These two protein chains interact to form a complex.

Sequence of the first protein:
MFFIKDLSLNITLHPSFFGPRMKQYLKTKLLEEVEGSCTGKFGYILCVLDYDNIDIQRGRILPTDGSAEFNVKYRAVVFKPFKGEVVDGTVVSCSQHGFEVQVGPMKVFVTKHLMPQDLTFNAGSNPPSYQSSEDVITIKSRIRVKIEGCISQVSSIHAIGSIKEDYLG

Sequence of the second protein:
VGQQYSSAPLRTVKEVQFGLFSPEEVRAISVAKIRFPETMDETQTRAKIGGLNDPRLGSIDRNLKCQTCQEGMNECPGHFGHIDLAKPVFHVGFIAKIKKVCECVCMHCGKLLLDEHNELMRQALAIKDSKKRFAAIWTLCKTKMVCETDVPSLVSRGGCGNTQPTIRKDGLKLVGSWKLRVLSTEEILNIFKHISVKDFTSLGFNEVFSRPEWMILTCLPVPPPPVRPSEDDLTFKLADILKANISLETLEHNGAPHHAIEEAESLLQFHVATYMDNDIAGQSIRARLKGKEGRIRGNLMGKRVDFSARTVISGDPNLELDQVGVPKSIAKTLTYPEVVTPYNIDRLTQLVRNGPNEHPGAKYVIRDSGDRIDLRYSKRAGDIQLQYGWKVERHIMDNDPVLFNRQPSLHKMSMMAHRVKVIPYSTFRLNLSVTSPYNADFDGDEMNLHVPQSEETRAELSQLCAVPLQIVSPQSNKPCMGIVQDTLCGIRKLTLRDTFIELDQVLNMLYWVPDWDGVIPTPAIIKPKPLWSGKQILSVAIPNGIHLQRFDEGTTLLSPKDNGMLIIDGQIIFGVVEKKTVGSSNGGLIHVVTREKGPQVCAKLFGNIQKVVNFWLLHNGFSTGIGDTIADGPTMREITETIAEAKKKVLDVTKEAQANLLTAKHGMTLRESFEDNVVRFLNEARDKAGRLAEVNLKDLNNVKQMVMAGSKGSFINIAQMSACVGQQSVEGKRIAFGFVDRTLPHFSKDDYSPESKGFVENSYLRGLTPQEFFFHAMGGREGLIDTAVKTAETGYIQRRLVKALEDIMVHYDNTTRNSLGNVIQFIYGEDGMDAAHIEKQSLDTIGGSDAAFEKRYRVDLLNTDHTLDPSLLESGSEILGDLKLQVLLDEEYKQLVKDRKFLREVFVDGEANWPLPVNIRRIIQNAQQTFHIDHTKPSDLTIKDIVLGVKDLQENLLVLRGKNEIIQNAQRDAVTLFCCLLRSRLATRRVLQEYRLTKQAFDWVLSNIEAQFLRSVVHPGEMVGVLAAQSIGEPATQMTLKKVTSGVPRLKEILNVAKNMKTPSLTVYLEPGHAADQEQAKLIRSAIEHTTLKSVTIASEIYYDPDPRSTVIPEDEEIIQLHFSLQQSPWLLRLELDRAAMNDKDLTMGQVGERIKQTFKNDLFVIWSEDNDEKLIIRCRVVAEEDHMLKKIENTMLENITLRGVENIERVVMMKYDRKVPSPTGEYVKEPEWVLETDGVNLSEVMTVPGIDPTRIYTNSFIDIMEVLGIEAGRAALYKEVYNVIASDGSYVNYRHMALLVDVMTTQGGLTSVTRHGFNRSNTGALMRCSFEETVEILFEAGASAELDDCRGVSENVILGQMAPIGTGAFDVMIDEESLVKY

Contacts between the two chains:
Residue M1444 in the second protein interacts with residue G59 in the first protein (closest heavy-atom distance 4.7 Å).